Sequence of protein 2:
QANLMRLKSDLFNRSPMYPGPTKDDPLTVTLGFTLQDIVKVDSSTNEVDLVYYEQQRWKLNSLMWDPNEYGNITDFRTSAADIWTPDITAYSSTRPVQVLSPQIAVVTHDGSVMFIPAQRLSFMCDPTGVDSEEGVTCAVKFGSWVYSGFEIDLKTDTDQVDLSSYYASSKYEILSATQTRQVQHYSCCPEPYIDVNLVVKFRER

Interface contacts:
Residue E151 in protein 2 is in contact with residue N11 in protein 1 (closest heavy-atom distance 3.8 Å).
Residue Y147 in protein 2 is in contact with residue N11 in protein 1 (closest heavy-atom distance 4.9 Å).
Residue W145 in protein 2 interacts with residue L10 in protein 1 (closest heavy-atom distance 4.6 Å).
Residue E191 in protein 2 is in contact with residue N11 in protein 1 (closest heavy-atom distance 4.0 Å).
Residue Y193 in protein 2 is in contact with residue N12 in protein 1 (closest heavy-atom distance 3.6 Å).
Residue C189 in protein 2 interacts with residue Y15 in protein 1 (closest heavy-atom distance 4.8 Å).
Residue E191 in protein 2 is in contact with residue N12 in protein 1 (closest heavy-atom distance 2.9 Å).
Residue C188 in protein 2 is in contact with residue C2 in protein 1 (closest heavy-atom distance 3.7 Å).
Residue Y193 in protein 2 contacts residue C8 in protein 1 (closest heavy-atom distance 3.2 Å).
Residue W145 in protein 2 interacts with residue P7 in protein 1 (closest heavy-atom distance 3.2 Å).
Residue Y147 in protein 2 is in contact with residue P7 in protein 1 (closest heavy-atom distance 4.1 Å).
Residue Y186 in protein 2 is in contact with residue G1 in protein 1 (closest heavy-atom distance 3.6 Å).
Residue V146 in protein 2 contacts residue N11 in protein 1 (closest heavy-atom distance 3.7 Å).
Residue Y186 in protein 2 interacts with residue C8 in protein 1 (closest heavy-atom distance 3.7 Å).
Residue C189 in protein 2 contacts residue N12 in protein 1 (closest heavy-atom distance 3.3 Å).
Residue Y91 in protein 2 contacts residue P7 in protein 1 (closest heavy-atom distance 4.0 Å).
Residue V146 in protein 2 interacts with residue P7 in protein 1 (closest heavy-atom distance 4.2 Å).
Residue C189 in protein 2 is in contact with residue C8 in protein 1 (closest heavy-atom distance 4.3 Å).
Residue V146 in protein 2 is in contact with residue L10 in protein 1 (closest heavy-atom distance 3.5 Å).
Residue Y91 in protein 2 interacts with residue L5 in protein 1 (closest heavy-atom distance 4.1 Å).
Residue C188 in protein 2 contacts residue C8 in protein 1 (closest heavy-atom distance 4.8 Å).
Residue E191 in protein 2 interacts with residue C8 in protein 1 (closest heavy-atom distance 4.5 Å).
Residue C189 in protein 2 is in contact with residue C2 in protein 1 (closest heavy-atom distance 4.0 Å).
Residue S148 in protein 2 is in contact with residue N11 in protein 1 (closest heavy-atom distance 4.1 Å).
Residue Y193 in protein 2 interacts with residue N11 in protein 1 (closest heavy-atom distance 3.3 Å).
Residue Y186 in protein 2 contacts residue C2 in protein 1 (closest heavy-atom distance 3.5 Å).
Residue Y193 in protein 2 is in contact with residue L5 in protein 1 (closest heavy-atom distance 3.9 Å).
Residue S144 in protein 2 contacts residue P7 in protein 1 (closest heavy-atom distance 3.5 Å).
Residue S148 in protein 2 interacts with residue P7 in protein 1 (closest heavy-atom distance 4.9 Å).
Residue Y193 in protein 2 interacts with residue P7 in protein 1 (closest heavy-atom distance 3.6 Å).
Residue C188 in protein 2 is in contact with residue Y15 in protein 1 (closest heavy-atom distance 3.7 Å).
Residue W145 in protein 2 is in contact with residue P6 in protein 1 (closest heavy-atom distance 3.6 Å).
Residue Y186 in protein 2 interacts with residue L5 in protein 1 (closest heavy-atom distance 3.3 Å).

Sequence of protein 1:
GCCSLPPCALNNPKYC

The following describes two proteins that form a bound complex.